This data describes a binding interaction between two proteins.

Sequence of protein 2:
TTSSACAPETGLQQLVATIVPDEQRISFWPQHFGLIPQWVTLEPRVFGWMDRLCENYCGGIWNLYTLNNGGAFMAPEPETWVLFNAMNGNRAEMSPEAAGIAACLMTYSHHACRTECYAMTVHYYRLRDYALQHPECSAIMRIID

Residue-level contacts at the interface:
Residue C149 in protein 2 interacts with residue A38 in protein 1 (closest heavy-atom distance 4.1 Å).
Residue S34 in protein 2 is in contact with residue Y154 in protein 1 (closest heavy-atom distance 2.9 Å).
Residue I180 in protein 2 interacts with residue T41 in protein 1 (closest heavy-atom distance 3.4 Å).
Residue V158 in protein 2 is in contact with residue T157 in protein 1 (closest heavy-atom distance 3.7 Å).
Residue S35 in protein 2 interacts with residue E152 in protein 1 (closest heavy-atom distance 2.5 Å).
Residue Y154 in protein 2 interacts with residue V158 in protein 1 (closest heavy-atom distance 3.7 Å).
Residue R162 in protein 2 is in contact with residue T157 in protein 1 (closest heavy-atom distance 4.2 Å).
Residue A155 in protein 2 contacts residue Y154 in protein 1 (closest heavy-atom distance 3.6 Å).
Residue C149 in protein 2 contacts residue C37 in protein 1 (closest heavy-atom distance 2.0 Å).
Residue A36 in protein 2 interacts with residue C153 in protein 1 (closest heavy-atom distance 4.1 Å).
Residue C153 in protein 2 contacts residue A36 in protein 1 (closest heavy-atom distance 3.9 Å).
Residue Y161 in protein 2 contacts residue Y161 in protein 1 (closest heavy-atom distance 3.9 Å).
Residue A36 in protein 2 is in contact with residue Y154 in protein 1 (closest heavy-atom distance 3.5 Å).
Residue T157 in protein 2 contacts residue A36 in protein 1 (closest heavy-atom distance 2.6 Å).
Residue Y161 in protein 2 is in contact with residue R162 in protein 1 (closest heavy-atom distance 3.1 Å).
Residue A148 in protein 2 is in contact with residue A36 in protein 1 (closest heavy-atom distance 3.7 Å).
Residue T41 in protein 2 interacts with residue D181 in protein 1 (closest heavy-atom distance 3.7 Å).
Residue M177 in protein 2 interacts with residue G42 in protein 1 (closest heavy-atom distance 3.8 Å).
Residue D181 in protein 2 interacts with residue T41 in protein 1 (closest heavy-atom distance 3.6 Å).
Residue R164 in protein 2 interacts with residue E40 in protein 1 (closest heavy-atom distance 3.9 Å).
Residue Y161 in protein 2 interacts with residue E40 in protein 1 (closest heavy-atom distance 2.7 Å).
Residue Y154 in protein 2 contacts residue S35 in protein 1 (closest heavy-atom distance 3.6 Å).
Residue G42 in protein 2 contacts residue M177 in protein 1 (closest heavy-atom distance 3.9 Å).
Residue A36 in protein 2 is in contact with residue A148 in protein 1 (closest heavy-atom distance 3.7 Å).
Residue V158 in protein 2 interacts with residue V158 in protein 1 (closest heavy-atom distance 3.8 Å).
Residue D165 in protein 2 interacts with residue Y161 in protein 1 (closest heavy-atom distance 3.5 Å).
Residue Y160 in protein 2 is in contact with residue A38 in protein 1 (closest heavy-atom distance 3.9 Å).
Residue T157 in protein 2 is in contact with residue A38 in protein 1 (closest heavy-atom distance 4.0 Å).
Residue Y154 in protein 2 is in contact with residue A36 in protein 1 (closest heavy-atom distance 3.6 Å).
Residue E152 in protein 2 interacts with residue S35 in protein 1 (closest heavy-atom distance 2.7 Å).
Residue R162 in protein 2 is in contact with residue Y161 in protein 1 (closest heavy-atom distance 3.4 Å).
Residue Y161 in protein 2 contacts residue V158 in protein 1 (closest heavy-atom distance 4.1 Å).
Residue C37 in protein 2 interacts with residue E152 in protein 1 (closest heavy-atom distance 3.8 Å).
Residue D165 in protein 2 contacts residue R164 in protein 1 (closest heavy-atom distance 2.8 Å).
Residue Y161 in protein 2 interacts with residue A38 in protein 1 (closest heavy-atom distance 3.5 Å).
Residue T41 in protein 2 contacts residue M142 in protein 1 (closest heavy-atom distance 3.7 Å).
Residue R164 in protein 2 is in contact with residue G42 in protein 1 (closest heavy-atom distance 3.4 Å).
Residue Y154 in protein 2 contacts residue S34 in protein 1 (closest heavy-atom distance 3.4 Å).
Residue R164 in protein 2 interacts with residue T41 in protein 1 (closest heavy-atom distance 2.9 Å).
Residue E152 in protein 2 is in contact with residue A36 in protein 1 (closest heavy-atom distance 2.9 Å).
Residue R164 in protein 2 is in contact with residue D165 in protein 1 (closest heavy-atom distance 3.0 Å).
Residue T157 in protein 2 is in contact with residue V158 in protein 1 (closest heavy-atom distance 3.9 Å).
Residue M177 in protein 2 contacts residue T41 in protein 1 (closest heavy-atom distance 3.6 Å).
Residue L43 in protein 2 contacts residue D181 in protein 1 (closest heavy-atom distance 3.7 Å).
Residue Y160 in protein 2 is in contact with residue T41 in protein 1 (closest heavy-atom distance 3.6 Å).
Residue A38 in protein 2 interacts with residue C149 in protein 1 (closest heavy-atom distance 4.1 Å).
Residue Y154 in protein 2 interacts with residue Y154 in protein 1 (closest heavy-atom distance 3.6 Å).
Residue G42 in protein 2 is in contact with residue I180 in protein 1 (closest heavy-atom distance 3.8 Å).
Residue C37 in protein 2 contacts residue C149 in protein 1 (closest heavy-atom distance 2.0 Å).
Residue A36 in protein 2 is in contact with residue T157 in protein 1 (closest heavy-atom distance 2.8 Å).
Residue L66 in protein 2 contacts residue Y154 in protein 1 (closest heavy-atom distance 3.7 Å).
Residue A36 in protein 2 is in contact with residue E152 in protein 1 (closest heavy-atom distance 2.9 Å).
Residue T41 in protein 2 contacts residue Y160 in protein 1 (closest heavy-atom distance 3.5 Å).
Residue T41 in protein 2 contacts residue I180 in protein 1 (closest heavy-atom distance 2.7 Å).
Residue Y160 in protein 2 is in contact with residue E40 in protein 1 (closest heavy-atom distance 2.8 Å).
Residue G42 in protein 2 is in contact with residue Y160 in protein 1 (closest heavy-atom distance 3.1 Å).
Residue T41 in protein 2 interacts with residue S145 in protein 1 (closest heavy-atom distance 3.7 Å).
Residue Y154 in protein 2 is in contact with residue A155 in protein 1 (closest heavy-atom distance 3.6 Å).
Residue V158 in protein 2 is in contact with residue Y154 in protein 1 (closest heavy-atom distance 3.7 Å).
Residue S35 in protein 2 is in contact with residue Y154 in protein 1 (closest heavy-atom distance 3.5 Å).

Sequence of protein 1:
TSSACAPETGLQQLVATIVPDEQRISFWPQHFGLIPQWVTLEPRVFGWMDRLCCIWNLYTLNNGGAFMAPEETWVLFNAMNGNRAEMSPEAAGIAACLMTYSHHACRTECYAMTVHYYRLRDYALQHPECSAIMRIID